Sequence of protein 2:
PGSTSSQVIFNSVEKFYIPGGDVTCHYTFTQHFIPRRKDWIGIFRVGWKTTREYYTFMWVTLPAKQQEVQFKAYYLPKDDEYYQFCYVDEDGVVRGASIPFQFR

Interface contacts:
Residue S91 in protein 1 interacts with residue Y65 in protein 2 (closest heavy-atom distance 3.5 Å).
Residue S91 in protein 1 is in contact with residue T66 in protein 2 (closest heavy-atom distance 4.4 Å).
Residue R94 in protein 1 is in contact with residue Y65 in protein 2 (closest heavy-atom distance 3.6 Å).
Residue L98 in protein 1 contacts residue R62 in protein 2 (closest heavy-atom distance 4.6 Å).
Residue E92 in protein 1 interacts with residue Y65 in protein 2 (closest heavy-atom distance 3.6 Å).
Residue R96 in protein 1 interacts with residue R55 in protein 2 (closest heavy-atom distance 4.8 Å).
Residue R94 in protein 1 interacts with residue R62 in protein 2 (closest heavy-atom distance 2.8 Å).
Residue E88 in protein 1 interacts with residue A90 in protein 2 (closest heavy-atom distance 4.9 Å).
Residue I87 in protein 1 interacts with residue Y92 in protein 2 (closest heavy-atom distance 4.5 Å).
Residue R94 in protein 1 is in contact with residue Y64 in protein 2 (closest heavy-atom distance 2.8 Å).
Residue K84 in protein 1 interacts with residue Y91 in protein 2 (closest heavy-atom distance 3.8 Å).
Residue L98 in protein 1 contacts residue E63 in protein 2 (closest heavy-atom distance 4.0 Å).
Residue E88 in protein 1 contacts residue K95 in protein 2 (closest heavy-atom distance 3.6 Å).
Residue R94 in protein 1 is in contact with residue E63 in protein 2 (closest heavy-atom distance 4.3 Å).
Residue I87 in protein 1 interacts with residue Y91 in protein 2 (closest heavy-atom distance 3.5 Å).
Residue Q80 in protein 1 interacts with residue Y91 in protein 2 (closest heavy-atom distance 4.0 Å).
Residue A95 in protein 1 is in contact with residue Y65 in protein 2 (closest heavy-atom distance 3.7 Å).
Residue E99 in protein 1 is in contact with residue R55 in protein 2 (closest heavy-atom distance 2.9 Å).
Residue D83 in protein 1 interacts with residue Y91 in protein 2 (closest heavy-atom distance 4.9 Å).
Residue R96 in protein 1 interacts with residue D96 in protein 2 (closest heavy-atom distance 4.0 Å).
Residue E88 in protein 1 interacts with residue Y65 in protein 2 (closest heavy-atom distance 4.9 Å).
Residue E88 in protein 1 is in contact with residue Y91 in protein 2 (closest heavy-atom distance 3.5 Å).
Residue L98 in protein 1 is in contact with residue Y64 in protein 2 (closest heavy-atom distance 4.8 Å).

Sequence of protein 1:
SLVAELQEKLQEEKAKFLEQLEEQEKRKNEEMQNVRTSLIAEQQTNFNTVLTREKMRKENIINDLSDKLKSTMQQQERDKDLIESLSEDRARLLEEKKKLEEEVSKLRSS

The following describes two proteins that form a bound complex.